Sequence of chain A:
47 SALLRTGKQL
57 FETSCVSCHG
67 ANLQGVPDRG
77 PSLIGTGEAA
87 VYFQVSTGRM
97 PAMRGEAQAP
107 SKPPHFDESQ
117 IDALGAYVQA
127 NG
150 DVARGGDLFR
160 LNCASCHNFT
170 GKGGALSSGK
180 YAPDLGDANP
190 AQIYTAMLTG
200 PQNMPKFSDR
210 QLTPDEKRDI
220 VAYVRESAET

Residue-level contacts at the interface:
Residue Q78 in chain B contacts residue R51 in chain A (closest heavy-atom distance 4.9 Å).
Residue S293 in chain B is in contact with residue T59 in chain A (closest heavy-atom distance 4.3 Å).
Residue A297 in chain B interacts with residue S63 in chain A (closest heavy-atom distance 2.4 Å).
Residue A297 in chain B contacts residue V62 in chain A (closest heavy-atom distance 2.1 Å).
Residue A297 in chain B contacts residue G71 in chain A (closest heavy-atom distance 5.0 Å).
Residue Q294 in chain B contacts residue T59 in chain A (closest heavy-atom distance 1.6 Å).
Residue L287 in chain B interacts with residue G66 in chain A (closest heavy-atom distance 4.4 Å).
Residue A297 in chain B is in contact with residue C64 in chain A (closest heavy-atom distance 2.1 Å).
Residue I395 in chain B is in contact with residue G71 in chain A (closest heavy-atom distance 4.9 Å).
Residue Q294 in chain B contacts residue E58 in chain A (closest heavy-atom distance 1.5 Å).
Residue A297 in chain B contacts residue C61 in chain A (closest heavy-atom distance 4.9 Å).
Residue V295 in chain B is in contact with residue T59 in chain A (closest heavy-atom distance 4.5 Å).
Residue L398 in chain B is in contact with residue G71 in chain A (closest heavy-atom distance 4.7 Å).
Residue Q294 in chain B interacts with residue Q55 in chain A (closest heavy-atom distance 4.0 Å).
Residue A397 in chain B contacts residue P73 in chain A (closest heavy-atom distance 4.7 Å).
Residue L404 in chain B interacts with residue P73 in chain A (closest heavy-atom distance 3.7 Å).
Residue L398 in chain B interacts with residue Q70 in chain A (closest heavy-atom distance 4.3 Å).
Residue V295 in chain B interacts with residue V62 in chain A (closest heavy-atom distance 2.5 Å).
Residue A297 in chain B contacts residue Q70 in chain A (closest heavy-atom distance 4.5 Å).
Residue L287 in chain B interacts with residue H65 in chain A (closest heavy-atom distance 4.4 Å).
Residue P79 in chain B contacts residue L50 in chain A (closest heavy-atom distance 4.2 Å).
Residue R81 in chain B interacts with residue R51 in chain A (closest heavy-atom distance 4.8 Å).
Residue L404 in chain B is in contact with residue G71 in chain A (closest heavy-atom distance 2.1 Å).
Residue L165 in chain B is in contact with residue E58 in chain A (closest heavy-atom distance 4.5 Å).
Residue S403 in chain B is in contact with residue G71 in chain A (closest heavy-atom distance 4.7 Å).
Residue Q294 in chain B contacts residue S60 in chain A (closest heavy-atom distance 4.0 Å).
Residue P79 in chain B is in contact with residue K54 in chain A (closest heavy-atom distance 5.0 Å).
Residue S296 in chain B is in contact with residue S63 in chain A (closest heavy-atom distance 3.3 Å).
Residue S296 in chain B interacts with residue C64 in chain A (closest heavy-atom distance 4.4 Å).
Residue L287 in chain B is in contact with residue V62 in chain A (closest heavy-atom distance 4.5 Å).
Residue A297 in chain B contacts residue G66 in chain A (closest heavy-atom distance 4.4 Å).
Residue G298 in chain B is in contact with residue S63 in chain A (closest heavy-atom distance 4.8 Å).
Residue A297 in chain B contacts residue H65 in chain A (closest heavy-atom distance 2.7 Å).
Residue V295 in chain B is in contact with residue E58 in chain A (closest heavy-atom distance 3.5 Å).
Residue L398 in chain B is in contact with residue N68 in chain A (closest heavy-atom distance 4.0 Å).
Residue L404 in chain B is in contact with residue Q70 in chain A (closest heavy-atom distance 4.9 Å).
Residue Q294 in chain B interacts with residue F57 in chain A (closest heavy-atom distance 4.5 Å).
Residue A397 in chain B interacts with residue G71 in chain A (closest heavy-atom distance 2.7 Å).
Residue L404 in chain B interacts with residue V72 in chain A (closest heavy-atom distance 1.8 Å).
Residue P79 in chain B interacts with residue R51 in chain A (closest heavy-atom distance 3.7 Å).
Residue L398 in chain B contacts residue R75 in chain A (closest heavy-atom distance 3.9 Å).
Residue D394 in chain B contacts residue L69 in chain A (closest heavy-atom distance 4.4 Å).
Residue V295 in chain B interacts with residue C61 in chain A (closest heavy-atom distance 4.6 Å).
Residue V295 in chain B contacts residue S60 in chain A (closest heavy-atom distance 4.9 Å).
Residue S296 in chain B contacts residue V62 in chain A (closest heavy-atom distance 2.5 Å).
Residue A397 in chain B contacts residue V72 in chain A (closest heavy-atom distance 4.8 Å).
Residue D394 in chain B contacts residue G71 in chain A (closest heavy-atom distance 3.1 Å).
Residue D394 in chain B interacts with residue Q70 in chain A (closest heavy-atom distance 4.4 Å).
Residue V295 in chain B is in contact with residue C64 in chain A (closest heavy-atom distance 4.9 Å).
Residue G298 in chain B is in contact with residue V62 in chain A (closest heavy-atom distance 4.7 Å).
Residue L398 in chain B contacts residue P77 in chain A (closest heavy-atom distance 4.8 Å).
Residue D394 in chain B contacts residue V72 in chain A (closest heavy-atom distance 4.8 Å).
Residue V295 in chain B interacts with residue S63 in chain A (closest heavy-atom distance 2.6 Å).
Residue A297 in chain B contacts residue L69 in chain A (closest heavy-atom distance 5.0 Å).
Residue L398 in chain B contacts residue L69 in chain A (closest heavy-atom distance 2.8 Å).

This data describes a binding interaction between two proteins.

Sequence of chain B:
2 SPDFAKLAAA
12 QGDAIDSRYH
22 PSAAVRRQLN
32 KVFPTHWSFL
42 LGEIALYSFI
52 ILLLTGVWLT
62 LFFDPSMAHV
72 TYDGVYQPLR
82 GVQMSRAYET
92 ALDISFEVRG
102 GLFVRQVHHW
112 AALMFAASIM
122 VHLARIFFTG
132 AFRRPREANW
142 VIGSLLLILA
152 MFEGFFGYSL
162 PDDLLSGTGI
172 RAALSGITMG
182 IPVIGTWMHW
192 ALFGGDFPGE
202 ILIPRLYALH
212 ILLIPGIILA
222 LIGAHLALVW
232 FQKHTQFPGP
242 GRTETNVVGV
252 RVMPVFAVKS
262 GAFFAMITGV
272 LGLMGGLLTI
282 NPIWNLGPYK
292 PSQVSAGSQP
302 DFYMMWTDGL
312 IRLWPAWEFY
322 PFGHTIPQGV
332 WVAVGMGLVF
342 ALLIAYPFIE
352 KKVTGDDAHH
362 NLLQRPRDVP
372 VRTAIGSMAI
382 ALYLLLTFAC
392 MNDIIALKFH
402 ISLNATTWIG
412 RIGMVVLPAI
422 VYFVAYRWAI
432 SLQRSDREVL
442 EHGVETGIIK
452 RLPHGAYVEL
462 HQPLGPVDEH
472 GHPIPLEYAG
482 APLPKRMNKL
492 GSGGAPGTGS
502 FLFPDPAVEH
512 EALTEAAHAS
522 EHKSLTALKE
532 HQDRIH